This data describes a binding interaction between two proteins.

Sequence of the first protein:
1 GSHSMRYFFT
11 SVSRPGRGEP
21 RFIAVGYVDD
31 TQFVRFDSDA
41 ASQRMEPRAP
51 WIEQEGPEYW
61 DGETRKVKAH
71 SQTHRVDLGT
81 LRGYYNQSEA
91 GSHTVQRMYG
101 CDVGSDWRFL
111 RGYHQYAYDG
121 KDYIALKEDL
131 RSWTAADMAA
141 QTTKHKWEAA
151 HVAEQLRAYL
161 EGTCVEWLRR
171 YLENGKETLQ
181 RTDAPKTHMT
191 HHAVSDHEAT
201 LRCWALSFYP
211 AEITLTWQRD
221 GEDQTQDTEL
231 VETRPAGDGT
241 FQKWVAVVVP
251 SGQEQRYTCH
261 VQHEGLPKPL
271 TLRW

Contacts between the two chains:
Residue Y99 in the first protein contacts residue V3 in the second protein (closest heavy-atom distance 3.1 Å).
Residue W167 in the first protein interacts with residue N1 in the second protein (closest heavy-atom distance 3.3 Å).
Residue K66 in the first protein interacts with residue N1 in the second protein (closest heavy-atom distance 2.8 Å).
Residue Y159 in the first protein is in contact with residue N1 in the second protein (closest heavy-atom distance 2.6 Å).
Residue Y7 in the first protein interacts with residue N1 in the second protein (closest heavy-atom distance 2.7 Å).
Residue Y123 in the first protein interacts with residue V9 in the second protein (closest heavy-atom distance 4.2 Å).
Residue K146 in the first protein interacts with residue V9 in the second protein (closest heavy-atom distance 2.5 Å).
Residue W147 in the first protein contacts residue V8 in the second protein (closest heavy-atom distance 2.8 Å).
Residue E63 in the first protein interacts with residue N1 in the second protein (closest heavy-atom distance 3.6 Å).
Residue R97 in the first protein is in contact with residue A7 in the second protein (closest heavy-atom distance 4.5 Å).
Residue E63 in the first protein interacts with residue L2 in the second protein (closest heavy-atom distance 2.9 Å).
Residue Y159 in the first protein interacts with residue V3 in the second protein (closest heavy-atom distance 3.6 Å).
Residue M45 in the first protein interacts with residue L2 in the second protein (closest heavy-atom distance 3.4 Å).
Residue T80 in the first protein interacts with residue V9 in the second protein (closest heavy-atom distance 4.0 Å).
Residue K66 in the first protein interacts with residue P4 in the second protein (closest heavy-atom distance 4.0 Å).
Residue Y59 in the first protein contacts residue N1 in the second protein (closest heavy-atom distance 4.1 Å).
Residue L81 in the first protein is in contact with residue V9 in the second protein (closest heavy-atom distance 3.9 Å).
Residue D77 in the first protein contacts residue V8 in the second protein (closest heavy-atom distance 3.6 Å).
Residue L156 in the first protein is in contact with residue V3 in the second protein (closest heavy-atom distance 4.1 Å).
Residue K66 in the first protein is in contact with residue L2 in the second protein (closest heavy-atom distance 3.0 Å).
Residue F33 in the first protein is in contact with residue N1 in the second protein (closest heavy-atom distance 4.6 Å).
Residue F9 in the first protein contacts residue L2 in the second protein (closest heavy-atom distance 3.6 Å).
Residue H70 in the first protein interacts with residue V3 in the second protein (closest heavy-atom distance 3.4 Å).
Residue A69 in the first protein contacts residue V6 in the second protein (closest heavy-atom distance 5.0 Å).
Residue W147 in the first protein contacts residue A7 in the second protein (closest heavy-atom distance 3.7 Å).
Residue Y159 in the first protein is in contact with residue L2 in the second protein (closest heavy-atom distance 3.7 Å).
Residue V152 in the first protein contacts residue A7 in the second protein (closest heavy-atom distance 3.6 Å).
Residue Y116 in the first protein interacts with residue V9 in the second protein (closest heavy-atom distance 3.6 Å).
Residue T73 in the first protein contacts residue V6 in the second protein (closest heavy-atom distance 2.9 Å).
Residue Y171 in the first protein interacts with residue N1 in the second protein (closest heavy-atom distance 2.8 Å).
Residue V76 in the first protein interacts with residue V8 in the second protein (closest heavy-atom distance 4.0 Å).
Residue W147 in the first protein is in contact with residue V9 in the second protein (closest heavy-atom distance 4.0 Å).
Residue R97 in the first protein contacts residue V6 in the second protein (closest heavy-atom distance 3.4 Å).
Residue T143 in the first protein is in contact with residue V8 in the second protein (closest heavy-atom distance 4.9 Å).
Residue Y84 in the first protein interacts with residue V9 in the second protein (closest heavy-atom distance 2.8 Å).
Residue H70 in the first protein contacts residue V6 in the second protein (closest heavy-atom distance 3.3 Å).
Residue T73 in the first protein is in contact with residue V8 in the second protein (closest heavy-atom distance 3.9 Å).
Residue Q155 in the first protein is in contact with residue M5 in the second protein (closest heavy-atom distance 4.3 Å).
Residue V67 in the first protein is in contact with residue L2 in the second protein (closest heavy-atom distance 3.6 Å).
Residue D77 in the first protein contacts residue A7 in the second protein (closest heavy-atom distance 4.7 Å).
Residue T73 in the first protein contacts residue A7 in the second protein (closest heavy-atom distance 3.5 Å).
Residue K146 in the first protein is in contact with residue V8 in the second protein (closest heavy-atom distance 3.8 Å).
Residue H70 in the first protein contacts residue L2 in the second protein (closest heavy-atom distance 3.9 Å).
Residue D77 in the first protein contacts residue V9 in the second protein (closest heavy-atom distance 2.9 Å).
Residue K66 in the first protein is in contact with residue V3 in the second protein (closest heavy-atom distance 3.7 Å).
Residue M5 in the first protein contacts residue N1 in the second protein (closest heavy-atom distance 3.9 Å).
Residue Y159 in the first protein is in contact with residue P4 in the second protein (closest heavy-atom distance 4.1 Å).
Residue Y99 in the first protein contacts residue L2 in the second protein (closest heavy-atom distance 3.5 Å).
Residue T163 in the first protein contacts residue N1 in the second protein (closest heavy-atom distance 3.9 Å).
Residue T143 in the first protein contacts residue V9 in the second protein (closest heavy-atom distance 2.6 Å).
Residue Y7 in the first protein interacts with residue L2 in the second protein (closest heavy-atom distance 3.5 Å).

Sequence of the second protein:
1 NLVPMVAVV